The following describes two proteins that form a bound complex.

Sequence of chain A:
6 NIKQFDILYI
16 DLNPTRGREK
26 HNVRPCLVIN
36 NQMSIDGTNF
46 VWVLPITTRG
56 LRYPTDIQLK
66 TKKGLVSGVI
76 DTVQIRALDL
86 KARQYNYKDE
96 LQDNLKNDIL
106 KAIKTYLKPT

Contacts between the two chains:
Residue L83 in chain A is in contact with residue E31 in chain B (closest heavy-atom distance 3.5 Å).
Residue D84 in chain A is in contact with residue E31 in chain B (closest heavy-atom distance 2.8 Å).
Residue D84 in chain A is in contact with residue R30 in chain B (closest heavy-atom distance 2.7 Å).
Residue Y58 in chain A interacts with residue K16 in chain B (closest heavy-atom distance 3.4 Å).
Residue K106 in chain A interacts with residue E4 in chain B (closest heavy-atom distance 3.4 Å).
Residue R29 in chain A interacts with residue D23 in chain B (closest heavy-atom distance 3.1 Å).
Residue T60 in chain A is in contact with residue F11 in chain B (closest heavy-atom distance 4.0 Å).
Residue L17 in chain A interacts with residue D23 in chain B (closest heavy-atom distance 3.8 Å).
Residue A82 in chain A interacts with residue E31 in chain B (closest heavy-atom distance 3.9 Å).
Residue Y111 in chain A contacts residue I7 in chain B (closest heavy-atom distance 3.8 Å).
Residue F45 in chain A is in contact with residue R30 in chain B (closest heavy-atom distance 3.6 Å).
Residue T110 in chain A interacts with residue E4 in chain B (closest heavy-atom distance 3.1 Å).
Residue K106 in chain A is in contact with residue S2 in chain B (closest heavy-atom distance 3.7 Å).
Residue T60 in chain A contacts residue I7 in chain B (closest heavy-atom distance 4.0 Å).
Residue I62 in chain A is in contact with residue I3 in chain B (closest heavy-atom distance 3.8 Å).
Residue T43 in chain A is in contact with residue R30 in chain B (closest heavy-atom distance 2.8 Å).
Residue R88 in chain A is in contact with residue V28 in chain B (closest heavy-atom distance 3.5 Å).
Residue D76 in chain A is in contact with residue Y17 in chain B (closest heavy-atom distance 2.4 Å).
Residue Q79 in chain A contacts residue V22 in chain B (closest heavy-atom distance 2.9 Å).
Residue R88 in chain A is in contact with residue R27 in chain B (closest heavy-atom distance 4.1 Å).
Residue I80 in chain A interacts with residue W24 in chain B (closest heavy-atom distance 3.7 Å).
Residue R81 in chain A interacts with residue E31 in chain B (closest heavy-atom distance 2.8 Å).
Residue Q79 in chain A interacts with residue W24 in chain B (closest heavy-atom distance 4.0 Å).
Residue R21 in chain A interacts with residue E26 in chain B (closest heavy-atom distance 3.4 Å).
Residue K86 in chain A is in contact with residue R30 in chain B (closest heavy-atom distance 3.3 Å).
Residue P50 in chain A contacts residue V22 in chain B (closest heavy-atom distance 3.9 Å).
Residue T20 in chain A contacts residue V28 in chain B (closest heavy-atom distance 4.0 Å).
Residue D103 in chain A interacts with residue I3 in chain B (closest heavy-atom distance 4.0 Å).
Residue K106 in chain A interacts with residue I3 in chain B (closest heavy-atom distance 4.0 Å).
Residue Q79 in chain A is in contact with residue E21 in chain B (closest heavy-atom distance 3.3 Å).
Residue R81 in chain A interacts with residue E26 in chain B (closest heavy-atom distance 2.8 Å).
Residue R88 in chain A interacts with residue E31 in chain B (closest heavy-atom distance 2.7 Å).
Residue V78 in chain A contacts residue Y17 in chain B (closest heavy-atom distance 3.6 Å).
Residue Q79 in chain A interacts with residue Y17 in chain B (closest heavy-atom distance 2.8 Å).
Residue N18 in chain A contacts residue E26 in chain B (closest heavy-atom distance 3.1 Å).
Residue P19 in chain A contacts residue V28 in chain B (closest heavy-atom distance 3.8 Å).
Residue N44 in chain A interacts with residue R30 in chain B (closest heavy-atom distance 3.4 Å).
Residue R54 in chain A is in contact with residue E19 in chain B (closest heavy-atom distance 3.8 Å).
Residue Y58 in chain A contacts residue Y17 in chain B (closest heavy-atom distance 3.6 Å).
Residue T110 in chain A is in contact with residue K8 in chain B (closest heavy-atom distance 3.9 Å).
Residue T110 in chain A contacts residue I7 in chain B (closest heavy-atom distance 3.7 Å).
Residue R88 in chain A is in contact with residue E26 in chain B (closest heavy-atom distance 2.9 Å).
Residue P59 in chain A is in contact with residue F10 in chain B (closest heavy-atom distance 3.5 Å).
Residue A107 in chain A contacts residue I7 in chain B (closest heavy-atom distance 3.8 Å).
Residue R81 in chain A contacts residue W24 in chain B (closest heavy-atom distance 2.8 Å).
Residue Q79 in chain A contacts residue L20 in chain B (closest heavy-atom distance 2.9 Å).
Residue P59 in chain A is in contact with residue R6 in chain B (closest heavy-atom distance 3.3 Å).
Residue Y58 in chain A is in contact with residue E19 in chain B (closest heavy-atom distance 2.6 Å).
Residue Y58 in chain A interacts with residue T18 in chain B (closest heavy-atom distance 3.2 Å).
Residue V48 in chain A is in contact with residue W24 in chain B (closest heavy-atom distance 3.5 Å).
Residue R57 in chain A contacts residue E19 in chain B (closest heavy-atom distance 2.9 Å).
Residue Y58 in chain A interacts with residue F10 in chain B (closest heavy-atom distance 4.1 Å).
Residue P50 in chain A is in contact with residue W24 in chain B (closest heavy-atom distance 3.7 Å).
Residue A87 in chain A is in contact with residue G29 in chain B (closest heavy-atom distance 3.5 Å).
Residue N27 in chain A contacts residue D23 in chain B (closest heavy-atom distance 2.9 Å).
Residue A87 in chain A interacts with residue V28 in chain B (closest heavy-atom distance 3.9 Å).
Residue R81 in chain A interacts with residue R27 in chain B (closest heavy-atom distance 3.6 Å).
Residue F45 in chain A is in contact with residue E31 in chain B (closest heavy-atom distance 3.8 Å).
Residue P59 in chain A contacts residue I7 in chain B (closest heavy-atom distance 3.8 Å).
Residue D84 in chain A interacts with residue G29 in chain B (closest heavy-atom distance 3.6 Å).

Sequence of chain B:
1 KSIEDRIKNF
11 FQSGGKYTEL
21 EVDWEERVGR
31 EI